The following describes two proteins that form a bound complex.

Sequence of protein 1:
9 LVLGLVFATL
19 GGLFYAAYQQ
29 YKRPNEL

Sequence of protein 2:
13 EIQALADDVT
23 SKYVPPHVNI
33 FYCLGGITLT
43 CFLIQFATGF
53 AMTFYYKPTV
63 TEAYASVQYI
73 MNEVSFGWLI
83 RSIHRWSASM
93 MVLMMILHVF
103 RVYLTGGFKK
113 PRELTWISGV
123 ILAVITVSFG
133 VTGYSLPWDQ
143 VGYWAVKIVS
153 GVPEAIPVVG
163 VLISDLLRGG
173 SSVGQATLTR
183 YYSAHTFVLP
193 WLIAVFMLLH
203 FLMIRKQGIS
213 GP

Interface contacts:
Residue N31 in protein 2 interacts with residue R31 in protein 1 (closest heavy-atom distance 4.5 Å).
Residue I32 in protein 2 contacts residue R31 in protein 1 (closest heavy-atom distance 3.1 Å).